Residue-level contacts at the interface:
Residue V56 in protein 1 contacts residue L18 in protein 2 (closest heavy-atom distance 4.8 Å).
Residue L45 in protein 1 interacts with residue F19 in protein 2 (closest heavy-atom distance 3.7 Å).
Residue L135 in protein 1 contacts residue F19 in protein 2 (closest heavy-atom distance 4.9 Å).
Residue Y53 in protein 1 interacts with residue L12 in protein 2 (closest heavy-atom distance 4.7 Å).
Residue Y61 in protein 1 interacts with residue L8 in protein 2 (closest heavy-atom distance 3.8 Å).
Residue E48 in protein 1 interacts with residue F19 in protein 2 (closest heavy-atom distance 3.8 Å).
Residue L79 in protein 1 interacts with residue K13 in protein 2 (closest heavy-atom distance 3.7 Å).
Residue S78 in protein 1 interacts with residue K13 in protein 2 (closest heavy-atom distance 3.4 Å).
Residue H52 in protein 1 interacts with residue M22 in protein 2 (closest heavy-atom distance 3.6 Å).
Residue R88 in protein 1 interacts with residue K13 in protein 2 (closest heavy-atom distance 3.2 Å).
Residue Y57 in protein 1 contacts residue R11 in protein 2 (closest heavy-atom distance 3.7 Å).
Residue D82 in protein 1 contacts residue K13 in protein 2 (closest heavy-atom distance 3.6 Å).
Residue P63 in protein 1 interacts with residue T4 in protein 2 (closest heavy-atom distance 4.5 Å).
Residue F49 in protein 1 contacts residue G16 in protein 2 (closest heavy-atom distance 3.8 Å).
Residue R58 in protein 1 interacts with residue R11 in protein 2 (closest heavy-atom distance 4.6 Å).
Residue H52 in protein 1 contacts residue F19 in protein 2 (closest heavy-atom distance 3.6 Å).
Residue Y57 in protein 1 contacts residue V14 in protein 2 (closest heavy-atom distance 3.6 Å).
Residue N85 in protein 1 is in contact with residue G16 in protein 2 (closest heavy-atom distance 4.4 Å).
Residue V95 in protein 1 interacts with residue L12 in protein 2 (closest heavy-atom distance 3.4 Å).
Residue R88 in protein 1 contacts residue D17 in protein 2 (closest heavy-atom distance 3.1 Å).
Residue N85 in protein 1 interacts with residue D20 in protein 2 (closest heavy-atom distance 3.3 Å).
Residue Y53 in protein 1 interacts with residue L8 in protein 2 (closest heavy-atom distance 4.1 Å).
Residue G87 in protein 1 is in contact with residue F19 in protein 2 (closest heavy-atom distance 4.3 Å).
Residue F49 in protein 1 contacts residue T15 in protein 2 (closest heavy-atom distance 3.7 Å).
Residue F49 in protein 1 interacts with residue F19 in protein 2 (closest heavy-atom distance 3.4 Å).
Residue Y61 in protein 1 contacts residue L12 in protein 2 (closest heavy-atom distance 4.1 Å).
Residue L75 in protein 1 interacts with residue M5 in protein 2 (closest heavy-atom distance 3.9 Å).
Residue R88 in protein 1 interacts with residue G16 in protein 2 (closest heavy-atom distance 3.9 Å).
Residue L135 in protein 1 interacts with residue S23 in protein 2 (closest heavy-atom distance 4.5 Å).
Residue L45 in protein 1 interacts with residue S23 in protein 2 (closest heavy-atom distance 5.0 Å).
Residue F49 in protein 1 is in contact with residue L12 in protein 2 (closest heavy-atom distance 3.6 Å).
Residue A64 in protein 1 interacts with residue T4 in protein 2 (closest heavy-atom distance 3.5 Å).
Residue L79 in protein 1 interacts with residue L12 in protein 2 (closest heavy-atom distance 3.7 Å).
Residue L75 in protein 1 is in contact with residue L8 in protein 2 (closest heavy-atom distance 3.8 Å).
Residue R88 in protein 1 contacts residue D20 in protein 2 (closest heavy-atom distance 4.9 Å).
Residue S78 in protein 1 is in contact with residue S9 in protein 2 (closest heavy-atom distance 2.9 Å).
Residue Y53 in protein 1 interacts with residue T15 in protein 2 (closest heavy-atom distance 3.5 Å).
Residue A59 in protein 1 interacts with residue R11 in protein 2 (closest heavy-atom distance 4.3 Å).
Residue R88 in protein 1 interacts with residue L12 in protein 2 (closest heavy-atom distance 4.8 Å).
Residue A64 in protein 1 contacts residue M5 in protein 2 (closest heavy-atom distance 4.2 Å).
Residue L75 in protein 1 is in contact with residue S9 in protein 2 (closest heavy-atom distance 3.7 Å).
Residue H52 in protein 1 is in contact with residue T15 in protein 2 (closest heavy-atom distance 3.7 Å).
Residue G87 in protein 1 is in contact with residue G16 in protein 2 (closest heavy-atom distance 3.3 Å).
Residue A64 in protein 1 is in contact with residue L8 in protein 2 (closest heavy-atom distance 3.8 Å).
Residue D71 in protein 1 contacts residue M5 in protein 2 (closest heavy-atom distance 4.4 Å).
Residue G87 in protein 1 interacts with residue D20 in protein 2 (closest heavy-atom distance 3.0 Å).
Residue Y57 in protein 1 interacts with residue R10 in protein 2 (closest heavy-atom distance 4.6 Å).
Residue N85 in protein 1 is in contact with residue D17 in protein 2 (closest heavy-atom distance 3.2 Å).
Residue V90 in protein 1 is in contact with residue F19 in protein 2 (closest heavy-atom distance 4.6 Å).
Residue L65 in protein 1 is in contact with residue L8 in protein 2 (closest heavy-atom distance 4.3 Å).
Residue Y53 in protein 1 interacts with residue R11 in protein 2 (closest heavy-atom distance 3.3 Å).
Residue Y57 in protein 1 contacts residue T15 in protein 2 (closest heavy-atom distance 3.9 Å).
Residue K74 in protein 1 interacts with residue M5 in protein 2 (closest heavy-atom distance 3.8 Å).
Residue L75 in protein 1 contacts residue L12 in protein 2 (closest heavy-atom distance 4.5 Å).
Residue S86 in protein 1 contacts residue D20 in protein 2 (closest heavy-atom distance 3.8 Å).
Residue S78 in protein 1 is in contact with residue M5 in protein 2 (closest heavy-atom distance 4.4 Å).
Residue G91 in protein 1 is in contact with residue L12 in protein 2 (closest heavy-atom distance 4.4 Å).
Residue L79 in protein 1 interacts with residue S9 in protein 2 (closest heavy-atom distance 4.0 Å).

Sequence of protein 1:
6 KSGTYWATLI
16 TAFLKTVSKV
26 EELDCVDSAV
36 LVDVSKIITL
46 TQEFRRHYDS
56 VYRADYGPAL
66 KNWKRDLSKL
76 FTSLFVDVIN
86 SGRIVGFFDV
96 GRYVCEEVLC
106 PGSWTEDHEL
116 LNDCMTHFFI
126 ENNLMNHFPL

The following describes two proteins that form a bound complex.

Sequence of protein 2:
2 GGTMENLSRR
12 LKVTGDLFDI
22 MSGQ